Sequence of chain B:
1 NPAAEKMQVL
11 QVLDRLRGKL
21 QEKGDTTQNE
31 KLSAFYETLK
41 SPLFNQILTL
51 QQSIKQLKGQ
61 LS

Interface contacts:
Residue L43 in chain A interacts with residue L50 in chain B (closest heavy-atom distance 4.6 Å).
Residue I47 in chain A is in contact with residue L50 in chain B (closest heavy-atom distance 3.3 Å).
Residue I47 in chain A interacts with residue I54 in chain B (closest heavy-atom distance 4.0 Å).
Residue I54 in chain A interacts with residue L43 in chain B (closest heavy-atom distance 3.0 Å).
Residue L43 in chain A contacts residue I54 in chain B (closest heavy-atom distance 3.0 Å).
Residue S53 in chain A is in contact with residue Q46 in chain B (closest heavy-atom distance 5.0 Å).
Residue Q46 in chain A interacts with residue L50 in chain B (closest heavy-atom distance 3.2 Å).
Residue I47 in chain A contacts residue Q51 in chain B (closest heavy-atom distance 4.6 Å).
Residue I54 in chain A is in contact with residue I47 in chain B (closest heavy-atom distance 4.1 Å).
Residue L57 in chain A contacts residue L43 in chain B (closest heavy-atom distance 4.5 Å).
Residue L50 in chain A contacts residue I47 in chain B (closest heavy-atom distance 3.1 Å).
Residue Q46 in chain A interacts with residue S53 in chain B (closest heavy-atom distance 4.0 Å).
Residue Q46 in chain A interacts with residue I54 in chain B (closest heavy-atom distance 4.4 Å).
Residue L50 in chain A is in contact with residue L43 in chain B (closest heavy-atom distance 3.6 Å).
Residue L50 in chain A is in contact with residue Q46 in chain B (closest heavy-atom distance 3.2 Å).
Residue L43 in chain A is in contact with residue L57 in chain B (closest heavy-atom distance 4.5 Å).

This data describes a binding interaction between two proteins.

Sequence of chain A:
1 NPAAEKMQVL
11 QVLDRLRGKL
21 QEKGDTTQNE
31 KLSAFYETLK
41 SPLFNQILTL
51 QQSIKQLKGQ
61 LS